Sequence of the first protein:
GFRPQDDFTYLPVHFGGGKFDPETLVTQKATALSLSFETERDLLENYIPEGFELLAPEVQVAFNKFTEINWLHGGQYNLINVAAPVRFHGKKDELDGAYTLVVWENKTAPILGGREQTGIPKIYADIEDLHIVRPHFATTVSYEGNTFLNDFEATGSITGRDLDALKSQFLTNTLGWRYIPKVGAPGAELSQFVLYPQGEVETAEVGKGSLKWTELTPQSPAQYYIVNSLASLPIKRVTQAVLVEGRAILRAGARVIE

The following describes two proteins that form a bound complex.

Contacts between the two chains:
Residue W199 in the second protein is in contact with residue V33 in the first protein (closest heavy-atom distance 3.6 Å).
Residue P245 in the second protein contacts residue L92 in the first protein (closest heavy-atom distance 3.4 Å).
Residue E164 in the second protein contacts residue K127 in the first protein (closest heavy-atom distance 2.4 Å).
Residue P203 in the second protein interacts with residue E136 in the first protein (closest heavy-atom distance 3.5 Å).
Residue F27 in the second protein interacts with residue P208 in the first protein (closest heavy-atom distance 3.5 Å).
Residue Y144 in the second protein interacts with residue T128 in the first protein (closest heavy-atom distance 3.6 Å).
Residue R200 in the second protein interacts with residue I202 in the first protein (closest heavy-atom distance 3.3 Å).
Residue Y201 in the second protein is in contact with residue V33 in the first protein (closest heavy-atom distance 3.5 Å).
Residue F27 in the second protein is in contact with residue G209 in the first protein (closest heavy-atom distance 3.1 Å).
Residue F21 in the second protein is in contact with residue I68 in the first protein (closest heavy-atom distance 2.8 Å).
Residue F72 in the second protein interacts with residue G19 in the first protein (closest heavy-atom distance 3.0 Å).
Residue P208 in the second protein is in contact with residue D26 in the first protein (closest heavy-atom distance 3.3 Å).
Residue L121 in the second protein contacts residue P32 in the first protein (closest heavy-atom distance 3.5 Å).
Residue I202 in the second protein is in contact with residue R200 in the first protein (closest heavy-atom distance 3.4 Å).
Residue L132 in the second protein contacts residue L132 in the first protein (closest heavy-atom distance 3.4 Å).
Residue I68 in the second protein contacts residue F21 in the first protein (closest heavy-atom distance 2.9 Å).
Residue V33 in the second protein is in contact with residue W199 in the first protein (closest heavy-atom distance 3.5 Å).
Residue P203 in the second protein contacts residue R200 in the first protein (closest heavy-atom distance 2.8 Å).
Residue P241 in the second protein interacts with residue H93 in the first protein (closest heavy-atom distance 3.5 Å).
Residue T128 in the second protein contacts residue T128 in the first protein (closest heavy-atom distance 2.8 Å).
Residue G19 in the second protein is in contact with residue N66 in the first protein (closest heavy-atom distance 3.1 Å).
Residue E70 in the second protein interacts with residue F21 in the first protein (closest heavy-atom distance 3.2 Å).
Residue H34 in the second protein interacts with residue L121 in the first protein (closest heavy-atom distance 2.8 Å).
Residue R200 in the second protein is in contact with residue V205 in the first protein (closest heavy-atom distance 3.5 Å).
Residue K127 in the second protein is in contact with residue E164 in the first protein (closest heavy-atom distance 2.8 Å).
Residue E136 in the second protein is in contact with residue R135 in the first protein (closest heavy-atom distance 2.7 Å).
Residue V205 in the second protein contacts residue R200 in the first protein (closest heavy-atom distance 3.4 Å).
Residue E211 in the second protein contacts residue Q214 in the first protein (closest heavy-atom distance 2.9 Å).
Residue L121 in the second protein interacts with residue H34 in the first protein (closest heavy-atom distance 2.7 Å).
Residue G19 in the second protein interacts with residue E65 in the first protein (closest heavy-atom distance 3.5 Å).
Residue A279 in the second protein contacts residue V205 in the first protein (closest heavy-atom distance 3.5 Å).
Residue L92 in the second protein interacts with residue P245 in the first protein (closest heavy-atom distance 3.4 Å).
Residue Q214 in the second protein is in contact with residue E211 in the first protein (closest heavy-atom distance 3.3 Å).
Residue R200 in the second protein contacts residue E211 in the first protein (closest heavy-atom distance 3.5 Å).
Residue F35 in the second protein is in contact with residue L121 in the first protein (closest heavy-atom distance 3.3 Å).
Residue H93 in the second protein is in contact with residue P245 in the first protein (closest heavy-atom distance 3.5 Å).
Residue V205 in the second protein contacts residue A279 in the first protein (closest heavy-atom distance 3.5 Å).
Residue V33 in the second protein contacts residue Y201 in the first protein (closest heavy-atom distance 3.3 Å).
Residue Y119 in the second protein contacts residue H34 in the first protein (closest heavy-atom distance 2.9 Å).
Residue P32 in the second protein interacts with residue P141 in the first protein (closest heavy-atom distance 3.6 Å).
Residue Y67 in the second protein contacts residue H34 in the first protein (closest heavy-atom distance 3.2 Å).
Residue Y249 in the second protein contacts residue F35 in the first protein (closest heavy-atom distance 3.2 Å).
Residue H34 in the second protein is in contact with residue T120 in the first protein (closest heavy-atom distance 3.5 Å).
Residue P69 in the second protein contacts residue G19 in the first protein (closest heavy-atom distance 3.5 Å).
Residue F21 in the second protein interacts with residue E70 in the first protein (closest heavy-atom distance 3.2 Å).
Residue R200 in the second protein interacts with residue P203 in the first protein (closest heavy-atom distance 2.7 Å).
Residue H34 in the second protein is in contact with residue Y119 in the first protein (closest heavy-atom distance 2.7 Å).
Residue N66 in the second protein contacts residue F21 in the first protein (closest heavy-atom distance 3.5 Å).
Residue T120 in the second protein contacts residue H34 in the first protein (closest heavy-atom distance 3.5 Å).
Residue H34 in the second protein interacts with residue Y67 in the first protein (closest heavy-atom distance 3.3 Å).
Residue L121 in the second protein contacts residue F35 in the first protein (closest heavy-atom distance 3.4 Å).
Residue P69 in the second protein interacts with residue F21 in the first protein (closest heavy-atom distance 3.4 Å).
Residue E70 in the second protein is in contact with residue G19 in the first protein (closest heavy-atom distance 3.2 Å).
Residue F21 in the second protein contacts residue N66 in the first protein (closest heavy-atom distance 3.4 Å).
Residue I68 in the second protein is in contact with residue G19 in the first protein (closest heavy-atom distance 3.0 Å).
Residue Y29 in the second protein is in contact with residue Y201 in the first protein (closest heavy-atom distance 3.5 Å).
Residue F40 in the second protein contacts residue G206 in the first protein (closest heavy-atom distance 3.5 Å).
Residue G209 in the second protein contacts residue F27 in the first protein (closest heavy-atom distance 3.3 Å).
Residue F35 in the second protein interacts with residue Y249 in the first protein (closest heavy-atom distance 3.5 Å).
Residue R135 in the second protein contacts residue E136 in the first protein (closest heavy-atom distance 2.7 Å).

Sequence of the second protein:
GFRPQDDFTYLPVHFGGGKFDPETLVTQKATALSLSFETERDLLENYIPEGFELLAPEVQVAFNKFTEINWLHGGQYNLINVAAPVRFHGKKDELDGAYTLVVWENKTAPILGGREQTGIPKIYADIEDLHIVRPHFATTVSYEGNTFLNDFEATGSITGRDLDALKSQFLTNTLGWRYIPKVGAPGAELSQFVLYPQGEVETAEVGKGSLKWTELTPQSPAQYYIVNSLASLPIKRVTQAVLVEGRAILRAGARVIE